Sequence of the first protein:
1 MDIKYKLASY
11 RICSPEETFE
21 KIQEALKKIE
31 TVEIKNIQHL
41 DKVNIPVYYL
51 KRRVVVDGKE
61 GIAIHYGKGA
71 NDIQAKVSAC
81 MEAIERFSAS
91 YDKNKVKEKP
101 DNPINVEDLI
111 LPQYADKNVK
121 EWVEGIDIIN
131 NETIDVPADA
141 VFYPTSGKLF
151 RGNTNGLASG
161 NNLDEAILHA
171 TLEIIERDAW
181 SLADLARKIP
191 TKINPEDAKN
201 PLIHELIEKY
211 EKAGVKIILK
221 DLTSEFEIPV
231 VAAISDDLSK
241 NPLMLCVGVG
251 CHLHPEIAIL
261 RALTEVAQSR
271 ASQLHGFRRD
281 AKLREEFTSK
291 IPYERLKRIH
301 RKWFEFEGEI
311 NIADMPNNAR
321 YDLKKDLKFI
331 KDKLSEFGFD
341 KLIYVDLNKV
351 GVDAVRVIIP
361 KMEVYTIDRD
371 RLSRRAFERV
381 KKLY

Contacts between the two chains:
Residue T366 in the first protein interacts with residue Y8 in the second protein (closest heavy-atom distance 3.3 Å).
Residue R151 in the first protein interacts with residue Q11 in the second protein (closest heavy-atom distance 3.0 Å).
Residue V247 in the first protein interacts with residue G4 in the second protein (closest heavy-atom distance 2.8 Å).
Residue G152 in the first protein interacts with residue L10 in the second protein (closest heavy-atom distance 3.4 Å).
Residue S269 in the first protein contacts residue Y6 in the second protein (closest heavy-atom distance 3.2 Å).
Residue E82 in the first protein contacts residue Y6 in the second protein (closest heavy-atom distance 2.7 Å).
Residue R369 in the first protein interacts with residue R2 in the second protein (closest heavy-atom distance 4.1 Å).
Residue I291 in the first protein is in contact with residue G1 in the second protein (closest heavy-atom distance 3.4 Å).
Residue Q268 in the first protein interacts with residue Y6 in the second protein (closest heavy-atom distance 3.3 Å).
Residue R279 in the first protein contacts residue D12 in the second protein (closest heavy-atom distance 3.0 Å).
Residue I234 in the first protein contacts residue L3 in the second protein (closest heavy-atom distance 4.4 Å).
Residue Y143 in the first protein is in contact with residue L10 in the second protein (closest heavy-atom distance 4.1 Å).
Residue T154 in the first protein interacts with residue D9 in the second protein (closest heavy-atom distance 3.0 Å).
Residue R177 in the first protein interacts with residue Y8 in the second protein (closest heavy-atom distance 3.7 Å).
Residue R86 in the first protein is in contact with residue D9 in the second protein (closest heavy-atom distance 4.2 Å).
Residue T154 in the first protein contacts residue Y8 in the second protein (closest heavy-atom distance 3.2 Å).
Residue Y143 in the first protein is in contact with residue Q11 in the second protein (closest heavy-atom distance 3.8 Å).
Residue R284 in the first protein contacts residue L3 in the second protein (closest heavy-atom distance 3.9 Å).
Residue V247 in the first protein interacts with residue L3 in the second protein (closest heavy-atom distance 4.2 Å).
Residue R86 in the first protein contacts residue Y8 in the second protein (closest heavy-atom distance 4.4 Å).
Residue T154 in the first protein interacts with residue G7 in the second protein (closest heavy-atom distance 4.2 Å).
Residue H300 in the first protein is in contact with residue L3 in the second protein (closest heavy-atom distance 3.5 Å).
Residue R278 in the first protein is in contact with residue Y6 in the second protein (closest heavy-atom distance 3.7 Å).
Residue T145 in the first protein contacts residue Q11 in the second protein (closest heavy-atom distance 2.8 Å).
Residue S269 in the first protein contacts residue G4 in the second protein (closest heavy-atom distance 4.0 Å).
Residue R278 in the first protein is in contact with residue D9 in the second protein (closest heavy-atom distance 2.4 Å).
Residue H300 in the first protein contacts residue G1 in the second protein (closest heavy-atom distance 2.8 Å).
Residue H65 in the first protein is in contact with residue Y6 in the second protein (closest heavy-atom distance 3.9 Å).
Residue Y66 in the first protein interacts with residue Y6 in the second protein (closest heavy-atom distance 3.0 Å).
Residue T288 in the first protein contacts residue G1 in the second protein (closest heavy-atom distance 3.6 Å).
Residue R151 in the first protein interacts with residue D12 in the second protein (closest heavy-atom distance 3.3 Å).
Residue D368 in the first protein contacts residue L10 in the second protein (closest heavy-atom distance 3.9 Å).
Residue N153 in the first protein interacts with residue L10 in the second protein (closest heavy-atom distance 3.8 Å).
Residue L296 in the first protein interacts with residue G1 in the second protein (closest heavy-atom distance 3.4 Å).
Residue R278 in the first protein interacts with residue Y8 in the second protein (closest heavy-atom distance 4.3 Å).
Residue S269 in the first protein contacts residue F5 in the second protein (closest heavy-atom distance 3.2 Å).
Residue P144 in the first protein contacts residue Q11 in the second protein (closest heavy-atom distance 3.4 Å).
Residue R86 in the first protein is in contact with residue G7 in the second protein (closest heavy-atom distance 3.2 Å).
Residue S272 in the first protein is in contact with residue Y6 in the second protein (closest heavy-atom distance 4.1 Å).
Residue V247 in the first protein interacts with residue F5 in the second protein (closest heavy-atom distance 3.9 Å).
Residue I367 in the first protein contacts residue L10 in the second protein (closest heavy-atom distance 3.5 Å).
Residue E265 in the first protein is in contact with residue Y6 in the second protein (closest heavy-atom distance 3.4 Å).
Residue I367 in the first protein interacts with residue Y8 in the second protein (closest heavy-atom distance 3.7 Å).
Residue D280 in the first protein interacts with residue F5 in the second protein (closest heavy-atom distance 4.5 Å).
Residue G152 in the first protein contacts residue Q11 in the second protein (closest heavy-atom distance 3.0 Å).
Residue R177 in the first protein contacts residue G7 in the second protein (closest heavy-atom distance 3.0 Å).
Residue H300 in the first protein contacts residue R2 in the second protein (closest heavy-atom distance 3.8 Å).
Residue L245 in the first protein contacts residue G4 in the second protein (closest heavy-atom distance 2.9 Å).
Residue R151 in the first protein contacts residue L10 in the second protein (closest heavy-atom distance 3.6 Å).
Residue R284 in the first protein interacts with residue R2 in the second protein (closest heavy-atom distance 3.3 Å).
Residue C246 in the first protein contacts residue L3 in the second protein (closest heavy-atom distance 4.5 Å).
Residue W303 in the first protein interacts with residue L3 in the second protein (closest heavy-atom distance 4.0 Å).
Residue G152 in the first protein contacts residue D9 in the second protein (closest heavy-atom distance 4.3 Å).
Residue L245 in the first protein interacts with residue L3 in the second protein (closest heavy-atom distance 3.6 Å).
Residue N153 in the first protein interacts with residue D9 in the second protein (closest heavy-atom distance 3.3 Å).
Residue C246 in the first protein interacts with residue G4 in the second protein (closest heavy-atom distance 3.3 Å).
Residue R284 in the first protein contacts residue G4 in the second protein (closest heavy-atom distance 3.2 Å).
Residue Y143 in the first protein contacts residue D9 in the second protein (closest heavy-atom distance 3.2 Å).
Residue W180 in the first protein interacts with residue F5 in the second protein (closest heavy-atom distance 4.3 Å).
Residue T288 in the first protein is in contact with residue R2 in the second protein (closest heavy-atom distance 4.5 Å).

Sequence of the second protein:
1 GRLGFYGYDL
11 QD

These two protein chains interact to form a complex.